This data describes a binding interaction between two proteins.

Interface contacts:
Residue Y47 in chain A contacts residue V43 in chain B (closest heavy-atom distance 4.1 Å).
Residue L54 in chain A contacts residue V47 in chain B (closest heavy-atom distance 2.9 Å).
Residue Y51 in chain A interacts with residue V47 in chain B (closest heavy-atom distance 3.7 Å).
Residue Y51 in chain A interacts with residue E46 in chain B (closest heavy-atom distance 4.3 Å).
Residue L50 in chain A contacts residue V43 in chain B (closest heavy-atom distance 3.0 Å).
Residue Y47 in chain A interacts with residue V42 in chain B (closest heavy-atom distance 4.3 Å).
Residue L54 in chain A contacts residue Y48 in chain B (closest heavy-atom distance 3.2 Å).

Sequence of chain B:
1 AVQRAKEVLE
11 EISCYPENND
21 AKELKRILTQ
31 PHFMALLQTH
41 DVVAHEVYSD

Sequence of chain A:
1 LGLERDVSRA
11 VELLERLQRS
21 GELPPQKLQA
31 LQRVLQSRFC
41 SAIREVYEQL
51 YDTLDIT